Sequence of the second protein:
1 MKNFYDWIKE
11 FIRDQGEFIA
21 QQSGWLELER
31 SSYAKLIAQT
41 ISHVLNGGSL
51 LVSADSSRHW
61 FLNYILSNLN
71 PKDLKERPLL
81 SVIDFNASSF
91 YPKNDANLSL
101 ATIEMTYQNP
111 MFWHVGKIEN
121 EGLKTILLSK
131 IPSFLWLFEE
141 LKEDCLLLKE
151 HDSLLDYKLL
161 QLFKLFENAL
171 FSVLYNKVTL

Sequence of the first protein:
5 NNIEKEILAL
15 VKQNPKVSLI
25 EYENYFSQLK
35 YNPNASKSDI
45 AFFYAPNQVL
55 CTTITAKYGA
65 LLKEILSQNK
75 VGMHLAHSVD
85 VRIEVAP

These two protein chains interact to form a complex.

Interface contacts:
Residue A101 in the second protein interacts with residue A60 in the first protein (closest heavy-atom distance 3.7 Å).
Residue L98 in the second protein is in contact with residue T57 in the first protein (closest heavy-atom distance 4.7 Å).
Residue N97 in the second protein interacts with residue A60 in the first protein (closest heavy-atom distance 3.7 Å).
Residue M105 in the second protein contacts residue Q52 in the first protein (closest heavy-atom distance 4.3 Å).
Residue A101 in the second protein is in contact with residue T56 in the first protein (closest heavy-atom distance 3.8 Å).
Residue L98 in the second protein is in contact with residue K61 in the first protein (closest heavy-atom distance 3.8 Å).
Residue T102 in the second protein interacts with residue T56 in the first protein (closest heavy-atom distance 4.8 Å).
Residue D95 in the second protein is in contact with residue K61 in the first protein (closest heavy-atom distance 4.6 Å).
Residue L98 in the second protein is in contact with residue A60 in the first protein (closest heavy-atom distance 3.3 Å).
Residue M105 in the second protein interacts with residue T56 in the first protein (closest heavy-atom distance 4.2 Å).